Residue-level contacts at the interface:
Residue R90 in chain B is in contact with residue E3 in chain A (closest heavy-atom distance 4.5 Å).
Residue F104 in chain B contacts residue W4 in chain A (closest heavy-atom distance 3.8 Å).
Residue R90 in chain B is in contact with residue M7 in chain A (closest heavy-atom distance 3.0 Å).
Residue R90 in chain B contacts residue W4 in chain A (closest heavy-atom distance 2.9 Å).
Residue F104 in chain B interacts with residue M7 in chain A (closest heavy-atom distance 4.7 Å).
Residue F102 in chain B contacts residue W4 in chain A (closest heavy-atom distance 4.2 Å).
Residue L361 in chain B contacts residue A1 in chain A (closest heavy-atom distance 4.9 Å).
Residue V35 in chain B is in contact with residue M7 in chain A (closest heavy-atom distance 3.4 Å).
Residue F367 in chain B is in contact with residue N8 in chain A (closest heavy-atom distance 4.6 Å).
Residue D92 in chain B interacts with residue W4 in chain A (closest heavy-atom distance 2.8 Å).
Residue L361 in chain B contacts residue W4 in chain A (closest heavy-atom distance 4.2 Å).
Residue F366 in chain B contacts residue W4 in chain A (closest heavy-atom distance 4.3 Å).
Residue N37 in chain B interacts with residue Q9 in chain A (closest heavy-atom distance 3.0 Å).
Residue V35 in chain B is in contact with residue N8 in chain A (closest heavy-atom distance 3.5 Å).
Residue Y89 in chain B interacts with residue N8 in chain A (closest heavy-atom distance 2.6 Å).
Residue F482 in chain B interacts with residue W4 in chain A (closest heavy-atom distance 4.3 Å).
Residue F104 in chain B is in contact with residue N8 in chain A (closest heavy-atom distance 4.3 Å).
Residue Y89 in chain B interacts with residue M7 in chain A (closest heavy-atom distance 4.3 Å).
Residue V35 in chain B interacts with residue Q9 in chain A (closest heavy-atom distance 3.4 Å).
Residue L41 in chain B is in contact with residue N8 in chain A (closest heavy-atom distance 4.7 Å).

Sequence of chain B:
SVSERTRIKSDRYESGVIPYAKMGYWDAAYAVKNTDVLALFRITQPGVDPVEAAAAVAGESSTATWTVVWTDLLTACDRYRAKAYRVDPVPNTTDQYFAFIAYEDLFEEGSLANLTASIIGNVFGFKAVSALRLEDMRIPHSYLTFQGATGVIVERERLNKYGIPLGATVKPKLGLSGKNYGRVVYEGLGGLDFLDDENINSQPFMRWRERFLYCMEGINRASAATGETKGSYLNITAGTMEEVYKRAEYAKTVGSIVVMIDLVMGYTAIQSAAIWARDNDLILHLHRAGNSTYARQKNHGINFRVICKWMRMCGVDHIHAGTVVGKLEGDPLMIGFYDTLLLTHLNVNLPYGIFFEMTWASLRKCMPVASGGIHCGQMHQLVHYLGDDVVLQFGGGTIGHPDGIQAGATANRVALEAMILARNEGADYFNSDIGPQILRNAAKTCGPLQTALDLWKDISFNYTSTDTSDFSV

Sequence of chain A:
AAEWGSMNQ

These two protein chains interact to form a complex.